Sequence of chain B:
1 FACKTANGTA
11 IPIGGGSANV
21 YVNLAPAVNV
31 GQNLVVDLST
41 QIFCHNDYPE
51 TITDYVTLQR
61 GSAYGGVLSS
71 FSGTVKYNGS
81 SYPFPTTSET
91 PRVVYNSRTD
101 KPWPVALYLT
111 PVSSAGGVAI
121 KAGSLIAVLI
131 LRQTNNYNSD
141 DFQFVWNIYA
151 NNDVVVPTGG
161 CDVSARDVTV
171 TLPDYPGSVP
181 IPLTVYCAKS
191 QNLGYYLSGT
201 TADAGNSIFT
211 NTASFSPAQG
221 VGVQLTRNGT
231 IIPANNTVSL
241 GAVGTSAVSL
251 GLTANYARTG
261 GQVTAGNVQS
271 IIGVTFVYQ

Sequence of chain A:
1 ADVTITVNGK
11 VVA

Contacts between the two chains:
Residue V268 in chain B contacts residue N8 in chain A (closest heavy-atom distance 3.4 Å).
Residue Q269 in chain B interacts with residue T6 in chain A (closest heavy-atom distance 3.7 Å).
Residue V274 in chain B interacts with residue A1 in chain A (closest heavy-atom distance 3.6 Å).
Residue A254 in chain B interacts with residue V7 in chain A (closest heavy-atom distance 4.0 Å).
Residue D174 in chain B is in contact with residue V12 in chain A (closest heavy-atom distance 3.8 Å).
Residue D167 in chain B contacts residue T4 in chain A (closest heavy-atom distance 3.4 Å).
Residue T275 in chain B interacts with residue D2 in chain A (closest heavy-atom distance 3.6 Å).
Residue Y256 in chain B is in contact with residue G9 in chain A (closest heavy-atom distance 3.2 Å).
Residue V263 in chain B contacts residue V11 in chain A (closest heavy-atom distance 3.9 Å).
Residue S270 in chain B contacts residue I5 in chain A (closest heavy-atom distance 3.6 Å).
Residue I271 in chain B is in contact with residue I5 in chain A (closest heavy-atom distance 3.4 Å).
Residue I272 in chain B interacts with residue T4 in chain A (closest heavy-atom distance 3.6 Å).
Residue I271 in chain B is in contact with residue T6 in chain A (closest heavy-atom distance 3.4 Å).
Residue T171 in chain B is in contact with residue N8 in chain A (closest heavy-atom distance 3.4 Å).
Residue R166 in chain B contacts residue T4 in chain A (closest heavy-atom distance 2.9 Å).
Residue V274 in chain B interacts with residue I5 in chain A (closest heavy-atom distance 3.6 Å).
Residue V168 in chain B contacts residue T6 in chain A (closest heavy-atom distance 2.8 Å).
Residue Y256 in chain B is in contact with residue K10 in chain A (closest heavy-atom distance 2.9 Å).
Residue S270 in chain B contacts residue V7 in chain A (closest heavy-atom distance 2.9 Å).
Residue A218 in chain B contacts residue V11 in chain A (closest heavy-atom distance 3.8 Å).
Residue Y175 in chain B interacts with residue K10 in chain A (closest heavy-atom distance 3.0 Å).
Residue V170 in chain B contacts residue N8 in chain A (closest heavy-atom distance 2.9 Å).
Residue F276 in chain B contacts residue D2 in chain A (closest heavy-atom distance 2.9 Å).
Residue A265 in chain B interacts with residue V11 in chain A (closest heavy-atom distance 3.4 Å).
Residue G273 in chain B interacts with residue A1 in chain A (closest heavy-atom distance 3.8 Å).
Residue V163 in chain B interacts with residue V3 in chain A (closest heavy-atom distance 3.9 Å).
Residue R166 in chain B contacts residue D2 in chain A (closest heavy-atom distance 3.1 Å).
Residue V168 in chain B contacts residue I5 in chain A (closest heavy-atom distance 3.3 Å).
Residue D174 in chain B contacts residue K10 in chain A (closest heavy-atom distance 3.6 Å).
Residue L183 in chain B is in contact with residue V3 in chain A (closest heavy-atom distance 3.9 Å).
Residue Q269 in chain B is in contact with residue V7 in chain A (closest heavy-atom distance 3.1 Å).
Residue V274 in chain B is in contact with residue V3 in chain A (closest heavy-atom distance 2.8 Å).
Residue L172 in chain B is in contact with residue V7 in chain A (closest heavy-atom distance 3.6 Å).
Residue R166 in chain B is in contact with residue V3 in chain A (closest heavy-atom distance 3.3 Å).
Residue I272 in chain B contacts residue V3 in chain A (closest heavy-atom distance 3.9 Å).
Residue S270 in chain B contacts residue T6 in chain A (closest heavy-atom distance 3.6 Å).
Residue Q269 in chain B is in contact with residue N8 in chain A (closest heavy-atom distance 2.7 Å).
Residue V170 in chain B contacts residue T6 in chain A (closest heavy-atom distance 2.9 Å).
Residue V168 in chain B interacts with residue T4 in chain A (closest heavy-atom distance 2.9 Å).
Residue T264 in chain B interacts with residue V11 in chain A (closest heavy-atom distance 3.6 Å).
Residue L172 in chain B interacts with residue N8 in chain A (closest heavy-atom distance 2.7 Å).
Residue V170 in chain B is in contact with residue V7 in chain A (closest heavy-atom distance 3.6 Å).
Residue A165 in chain B contacts residue V3 in chain A (closest heavy-atom distance 3.6 Å).
Residue G273 in chain B interacts with residue V3 in chain A (closest heavy-atom distance 3.4 Å).
Residue Y175 in chain B interacts with residue V11 in chain A (closest heavy-atom distance 3.8 Å).
Residue G266 in chain B is in contact with residue K10 in chain A (closest heavy-atom distance 3.4 Å).
Residue G266 in chain B interacts with residue V11 in chain A (closest heavy-atom distance 2.8 Å).
Residue G116 in chain B contacts residue D2 in chain A (closest heavy-atom distance 3.4 Å).
Residue T169 in chain B is in contact with residue T6 in chain A (closest heavy-atom distance 3.3 Å).
Residue V223 in chain B interacts with residue V7 in chain A (closest heavy-atom distance 3.8 Å).
Residue I271 in chain B contacts residue T4 in chain A (closest heavy-atom distance 3.5 Å).
Residue T275 in chain B is in contact with residue A1 in chain A (closest heavy-atom distance 3.5 Å).
Residue A265 in chain B contacts residue A13 in chain A (closest heavy-atom distance 4.0 Å).
Residue A115 in chain B is in contact with residue D2 in chain A (closest heavy-atom distance 3.6 Å).
Residue N267 in chain B is in contact with residue G9 in chain A (closest heavy-atom distance 3.8 Å).
Residue V268 in chain B is in contact with residue G9 in chain A (closest heavy-atom distance 2.8 Å).
Residue V274 in chain B is in contact with residue D2 in chain A (closest heavy-atom distance 2.8 Å).
Residue T169 in chain B interacts with residue N8 in chain A (closest heavy-atom distance 3.7 Å).
Residue I272 in chain B contacts residue I5 in chain A (closest heavy-atom distance 2.8 Å).
Residue V268 in chain B interacts with residue V7 in chain A (closest heavy-atom distance 3.9 Å).

The following describes two proteins that form a bound complex.